The following describes two proteins that form a bound complex.

Sequence of protein 1:
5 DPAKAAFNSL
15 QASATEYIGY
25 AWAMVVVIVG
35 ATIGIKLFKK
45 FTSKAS

Sequence of protein 2:
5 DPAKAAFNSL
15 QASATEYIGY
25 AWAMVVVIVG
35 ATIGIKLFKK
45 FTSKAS

Interface contacts:
Residue S50 in protein 2 is in contact with residue M28 in protein 1 (closest heavy-atom distance 4.4 Å).
Residue A49 in protein 2 is in contact with residue I32 in protein 1 (closest heavy-atom distance 3.9 Å).
Residue L41 in protein 2 contacts residue Y21 in protein 1 (closest heavy-atom distance 3.8 Å).
Residue S50 in protein 2 contacts residue I32 in protein 1 (closest heavy-atom distance 3.6 Å).
Residue T46 in protein 2 interacts with residue M28 in protein 1 (closest heavy-atom distance 4.8 Å).
Residue W26 in protein 2 is in contact with residue A7 in protein 1 (closest heavy-atom distance 3.7 Å).
Residue I37 in protein 2 is in contact with residue L14 in protein 1 (closest heavy-atom distance 4.2 Å).
Residue F42 in protein 2 contacts residue Y21 in protein 1 (closest heavy-atom distance 4.4 Å).
Residue F45 in protein 2 interacts with residue A18 in protein 1 (closest heavy-atom distance 4.8 Å).
Residue A49 in protein 2 interacts with residue V29 in protein 1 (closest heavy-atom distance 3.8 Å).
Residue A49 in protein 2 interacts with residue A25 in protein 1 (closest heavy-atom distance 3.4 Å).
Residue A49 in protein 2 contacts residue M28 in protein 1 (closest heavy-atom distance 3.9 Å).
Residue G38 in protein 2 contacts residue Y21 in protein 1 (closest heavy-atom distance 3.5 Å).
Residue V30 in protein 2 is in contact with residue P6 in protein 1 (closest heavy-atom distance 4.8 Å).
Residue W26 in protein 2 is in contact with residue P6 in protein 1 (closest heavy-atom distance 3.8 Å).
Residue L41 in protein 2 interacts with residue A18 in protein 1 (closest heavy-atom distance 3.9 Å).
Residue F45 in protein 2 is in contact with residue I22 in protein 1 (closest heavy-atom distance 4.0 Å).
Residue I39 in protein 2 contacts residue Y21 in protein 1 (closest heavy-atom distance 5.0 Å).
Residue V30 in protein 2 interacts with residue A10 in protein 1 (closest heavy-atom distance 3.7 Å).
Residue V33 in protein 2 is in contact with residue L14 in protein 1 (closest heavy-atom distance 4.0 Å).
Residue K48 in protein 2 is in contact with residue V29 in protein 1 (closest heavy-atom distance 4.4 Å).
Residue F45 in protein 2 is in contact with residue Y21 in protein 1 (closest heavy-atom distance 3.9 Å).
Residue F45 in protein 2 is in contact with residue A25 in protein 1 (closest heavy-atom distance 4.0 Å).
Residue G34 in protein 2 is in contact with residue L14 in protein 1 (closest heavy-atom distance 3.8 Å).